Sequence of protein 2:
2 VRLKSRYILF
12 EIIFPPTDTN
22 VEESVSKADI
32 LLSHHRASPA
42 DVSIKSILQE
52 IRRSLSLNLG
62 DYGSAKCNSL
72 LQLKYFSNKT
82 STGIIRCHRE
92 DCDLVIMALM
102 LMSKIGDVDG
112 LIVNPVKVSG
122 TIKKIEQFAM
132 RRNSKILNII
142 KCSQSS

Sequence of protein 1:
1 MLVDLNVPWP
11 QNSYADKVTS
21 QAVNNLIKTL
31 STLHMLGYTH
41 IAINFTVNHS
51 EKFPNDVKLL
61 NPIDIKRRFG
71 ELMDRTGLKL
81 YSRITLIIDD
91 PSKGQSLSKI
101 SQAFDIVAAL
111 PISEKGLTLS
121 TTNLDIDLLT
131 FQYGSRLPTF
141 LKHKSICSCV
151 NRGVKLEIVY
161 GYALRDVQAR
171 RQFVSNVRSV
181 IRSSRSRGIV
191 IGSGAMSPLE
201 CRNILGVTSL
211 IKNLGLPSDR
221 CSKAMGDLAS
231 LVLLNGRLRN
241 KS

Contacts between the two chains:
Residue P198 in protein 1 contacts residue P16 in protein 2 (closest heavy-atom distance 3.4 Å).
Residue L205 in protein 1 contacts residue K118 in protein 2 (closest heavy-atom distance 4.5 Å).
Residue I27 in protein 1 interacts with residue E24 in protein 2 (closest heavy-atom distance 4.2 Å).
Residue N213 in protein 1 is in contact with residue D94 in protein 2 (closest heavy-atom distance 3.8 Å).
Residue P198 in protein 1 contacts residue T18 in protein 2 (closest heavy-atom distance 4.6 Å).
Residue R202 in protein 1 contacts residue M103 in protein 2 (closest heavy-atom distance 3.5 Å).
Residue L199 in protein 1 interacts with residue T18 in protein 2 (closest heavy-atom distance 3.5 Å).
Residue L205 in protein 1 interacts with residue V117 in protein 2 (closest heavy-atom distance 4.0 Å).
Residue Q21 in protein 1 interacts with residue N21 in protein 2 (closest heavy-atom distance 3.8 Å).
Residue L210 in protein 1 contacts residue M98 in protein 2 (closest heavy-atom distance 3.7 Å).
Residue L36 in protein 1 interacts with residue I14 in protein 2 (closest heavy-atom distance 3.8 Å).
Residue P198 in protein 1 is in contact with residue I113 in protein 2 (closest heavy-atom distance 4.5 Å).
Residue M35 in protein 1 is in contact with residue I31 in protein 2 (closest heavy-atom distance 3.6 Å).
Residue S31 in protein 1 interacts with residue E24 in protein 2 (closest heavy-atom distance 4.1 Å).
Residue K28 in protein 1 is in contact with residue T18 in protein 2 (closest heavy-atom distance 3.5 Å).
Residue M35 in protein 1 is in contact with residue L32 in protein 2 (closest heavy-atom distance 3.8 Å).
Residue T76 in protein 1 contacts residue K28 in protein 2 (closest heavy-atom distance 4.6 Å).
Residue L199 in protein 1 is in contact with residue L112 in protein 2 (closest heavy-atom distance 4.0 Å).
Residue G206 in protein 1 interacts with residue I97 in protein 2 (closest heavy-atom distance 3.8 Å).
Residue L205 in protein 1 contacts residue I97 in protein 2 (closest heavy-atom distance 3.3 Å).
Residue L199 in protein 1 contacts residue I113 in protein 2 (closest heavy-atom distance 3.4 Å).
Residue R202 in protein 1 interacts with residue M101 in protein 2 (closest heavy-atom distance 2.7 Å).
Residue L36 in protein 1 contacts residue I113 in protein 2 (closest heavy-atom distance 4.4 Å).
Residue G206 in protein 1 is in contact with residue P116 in protein 2 (closest heavy-atom distance 4.0 Å).
Residue V207 in protein 1 interacts with residue M101 in protein 2 (closest heavy-atom distance 4.0 Å).
Residue H34 in protein 1 interacts with residue K28 in protein 2 (closest heavy-atom distance 4.2 Å).
Residue L36 in protein 1 is in contact with residue N115 in protein 2 (closest heavy-atom distance 3.4 Å).
Residue C201 in protein 1 is in contact with residue I113 in protein 2 (closest heavy-atom distance 3.7 Å).
Residue M35 in protein 1 contacts residue H36 in protein 2 (closest heavy-atom distance 3.4 Å).
Residue S209 in protein 1 contacts residue D94 in protein 2 (closest heavy-atom distance 2.9 Å).
Residue M35 in protein 1 contacts residue H35 in protein 2 (closest heavy-atom distance 3.6 Å).
Residue S209 in protein 1 is in contact with residue M98 in protein 2 (closest heavy-atom distance 3.6 Å).
Residue K212 in protein 1 is in contact with residue D94 in protein 2 (closest heavy-atom distance 3.4 Å).
Residue K28 in protein 1 contacts residue T20 in protein 2 (closest heavy-atom distance 3.4 Å).
Residue S209 in protein 1 interacts with residue I97 in protein 2 (closest heavy-atom distance 3.4 Å).
Residue R170 in protein 1 is in contact with residue N59 in protein 2 (closest heavy-atom distance 2.8 Å).
Residue S31 in protein 1 interacts with residue I31 in protein 2 (closest heavy-atom distance 3.3 Å).
Residue N213 in protein 1 is in contact with residue M98 in protein 2 (closest heavy-atom distance 3.3 Å).
Residue G206 in protein 1 interacts with residue M101 in protein 2 (closest heavy-atom distance 3.3 Å).
Residue L199 in protein 1 interacts with residue G111 in protein 2 (closest heavy-atom distance 3.7 Å).
Residue N24 in protein 1 contacts residue T20 in protein 2 (closest heavy-atom distance 4.0 Å).
Residue K28 in protein 1 interacts with residue D19 in protein 2 (closest heavy-atom distance 3.1 Å).
Residue L199 in protein 1 contacts residue P16 in protein 2 (closest heavy-atom distance 3.7 Å).
Residue L205 in protein 1 is in contact with residue V119 in protein 2 (closest heavy-atom distance 3.7 Å).
Residue Q21 in protein 1 is in contact with residue T20 in protein 2 (closest heavy-atom distance 4.5 Å).
Residue N213 in protein 1 interacts with residue L95 in protein 2 (closest heavy-atom distance 3.8 Å).
Residue R170 in protein 1 is in contact with residue S104 in protein 2 (closest heavy-atom distance 3.6 Å).
Residue L210 in protein 1 interacts with residue M101 in protein 2 (closest heavy-atom distance 3.7 Å).
Residue K28 in protein 1 interacts with residue E24 in protein 2 (closest heavy-atom distance 3.4 Å).
Residue K28 in protein 1 is in contact with residue P17 in protein 2 (closest heavy-atom distance 3.2 Å).
Residue E200 in protein 1 contacts residue I113 in protein 2 (closest heavy-atom distance 4.6 Å).
Residue N203 in protein 1 is in contact with residue P116 in protein 2 (closest heavy-atom distance 4.3 Å).
Residue T76 in protein 1 contacts residue V26 in protein 2 (closest heavy-atom distance 3.3 Å).
Residue T32 in protein 1 contacts residue H35 in protein 2 (closest heavy-atom distance 3.7 Å).
Residue R75 in protein 1 contacts residue V26 in protein 2 (closest heavy-atom distance 3.9 Å).
Residue N203 in protein 1 contacts residue N115 in protein 2 (closest heavy-atom distance 2.9 Å).
Residue R202 in protein 1 interacts with residue V114 in protein 2 (closest heavy-atom distance 4.2 Å).
Residue L72 in protein 1 interacts with residue V26 in protein 2 (closest heavy-atom distance 4.2 Å).
Residue L205 in protein 1 contacts residue P116 in protein 2 (closest heavy-atom distance 3.4 Å).
Residue R202 in protein 1 is in contact with residue I113 in protein 2 (closest heavy-atom distance 3.1 Å).

The following describes two proteins that form a bound complex.